Sequence of the second protein:
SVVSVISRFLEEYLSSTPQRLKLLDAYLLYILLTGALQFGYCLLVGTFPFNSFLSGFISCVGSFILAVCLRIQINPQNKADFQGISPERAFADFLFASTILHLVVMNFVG

Interface contacts:
Residue L621 in the first protein contacts residue E91 in the second protein (closest heavy-atom distance 3.4 Å).
Residue Y593 in the first protein contacts residue M109 in the second protein (closest heavy-atom distance 3.9 Å).
Residue L555 in the first protein interacts with residue L32 in the second protein (closest heavy-atom distance 4.4 Å).
Residue L606 in the first protein interacts with residue T102 in the second protein (closest heavy-atom distance 4.4 Å).
Residue I549 in the first protein interacts with residue T37 in the second protein (closest heavy-atom distance 4.6 Å).
Residue Y593 in the first protein contacts residue L106 in the second protein (closest heavy-atom distance 4.6 Å).
Residue W560 in the first protein contacts residue Y30 in the second protein (closest heavy-atom distance 4.1 Å).
Residue R628 in the first protein is in contact with residue P90 in the second protein (closest heavy-atom distance 3.8 Å).
Residue P552 in the first protein is in contact with residue Y33 in the second protein (closest heavy-atom distance 3.1 Å).
Residue E534 in the first protein interacts with residue F51 in the second protein (closest heavy-atom distance 3.5 Å).
Residue R628 in the first protein interacts with residue E91 in the second protein (closest heavy-atom distance 3.9 Å).
Residue L559 in the first protein contacts residue L32 in the second protein (closest heavy-atom distance 4.9 Å).
Residue S542 in the first protein contacts residue Y44 in the second protein (closest heavy-atom distance 4.8 Å).
Residue L556 in the first protein contacts residue Y30 in the second protein (closest heavy-atom distance 3.7 Å).
Residue V541 in the first protein is in contact with residue Y44 in the second protein (closest heavy-atom distance 4.9 Å).
Residue I563 in the first protein interacts with residue K25 in the second protein (closest heavy-atom distance 3.6 Å).
Residue L548 in the first protein interacts with residue L40 in the second protein (closest heavy-atom distance 3.7 Å).
Residue M590 in the first protein contacts residue H105 in the second protein (closest heavy-atom distance 4.5 Å).
Residue I563 in the first protein interacts with residue L26 in the second protein (closest heavy-atom distance 3.5 Å).
Residue P537 in the first protein contacts residue Y44 in the second protein (closest heavy-atom distance 4.5 Å).
Residue M590 in the first protein interacts with residue L106 in the second protein (closest heavy-atom distance 3.3 Å).
Residue A625 in the first protein interacts with residue E91 in the second protein (closest heavy-atom distance 4.0 Å).
Residue I563 in the first protein interacts with residue Q22 in the second protein (closest heavy-atom distance 3.2 Å).
Residue Y593 in the first protein is in contact with residue N110 in the second protein (closest heavy-atom distance 2.7 Å).
Residue K535 in the first protein is in contact with residue F51 in the second protein (closest heavy-atom distance 4.8 Å).
Residue L621 in the first protein contacts residue F94 in the second protein (closest heavy-atom distance 4.8 Å).
Residue M590 in the first protein interacts with residue M109 in the second protein (closest heavy-atom distance 3.7 Å).
Residue M599 in the first protein is in contact with residue L106 in the second protein (closest heavy-atom distance 4.1 Å).
Residue I549 in the first protein is in contact with residue L40 in the second protein (closest heavy-atom distance 4.8 Å).
Residue L556 in the first protein is in contact with residue A29 in the second protein (closest heavy-atom distance 4.7 Å).
Residue L606 in the first protein interacts with residue L106 in the second protein (closest heavy-atom distance 3.6 Å).
Residue Q624 in the first protein is in contact with residue E91 in the second protein (closest heavy-atom distance 4.0 Å).
Residue W560 in the first protein contacts residue L26 in the second protein (closest heavy-atom distance 3.2 Å).
Residue P552 in the first protein is in contact with residue L40 in the second protein (closest heavy-atom distance 4.7 Å).
Residue F579 in the first protein contacts residue L98 in the second protein (closest heavy-atom distance 3.6 Å).
Residue F545 in the first protein is in contact with residue L47 in the second protein (closest heavy-atom distance 3.6 Å).
Residue W594 in the first protein interacts with residue G113 in the second protein (closest heavy-atom distance 3.5 Å).
Residue A565 in the first protein contacts residue L26 in the second protein (closest heavy-atom distance 4.2 Å).
Residue F545 in the first protein interacts with residue L40 in the second protein (closest heavy-atom distance 4.6 Å).
Residue W594 in the first protein contacts residue M109 in the second protein (closest heavy-atom distance 3.0 Å).
Residue Y591 in the first protein interacts with residue M109 in the second protein (closest heavy-atom distance 5.0 Å).
Residue P537 in the first protein is in contact with residue V48 in the second protein (closest heavy-atom distance 3.5 Å).
Residue L621 in the first protein contacts residue A95 in the second protein (closest heavy-atom distance 4.2 Å).
Residue L556 in the first protein contacts residue Y33 in the second protein (closest heavy-atom distance 3.4 Å).
Residue L603 in the first protein contacts residue L106 in the second protein (closest heavy-atom distance 3.9 Å).
Residue T602 in the first protein contacts residue L106 in the second protein (closest heavy-atom distance 4.6 Å).
Residue P552 in the first protein contacts residue L36 in the second protein (closest heavy-atom distance 4.7 Å).
Residue M586 in the first protein contacts residue T102 in the second protein (closest heavy-atom distance 3.9 Å).
Residue P552 in the first protein contacts residue T37 in the second protein (closest heavy-atom distance 3.3 Å).
Residue W594 in the first protein contacts residue V112 in the second protein (closest heavy-atom distance 3.7 Å).
Residue R536 in the first protein interacts with residue F51 in the second protein (closest heavy-atom distance 3.2 Å).
Residue M599 in the first protein interacts with residue N110 in the second protein (closest heavy-atom distance 4.5 Å).
Residue F579 in the first protein interacts with residue F94 in the second protein (closest heavy-atom distance 4.8 Å).
Residue L553 in the first protein is in contact with residue Y33 in the second protein (closest heavy-atom distance 3.4 Å).
Residue F545 in the first protein interacts with residue Y44 in the second protein (closest heavy-atom distance 3.3 Å).
Residue M590 in the first protein is in contact with residue T102 in the second protein (closest heavy-atom distance 4.8 Å).
Residue L559 in the first protein contacts residue A29 in the second protein (closest heavy-atom distance 3.7 Å).
Residue H583 in the first protein is in contact with residue L98 in the second protein (closest heavy-atom distance 4.0 Å).
Residue W560 in the first protein is in contact with residue A29 in the second protein (closest heavy-atom distance 3.7 Å).
Residue L555 in the first protein interacts with residue L36 in the second protein (closest heavy-atom distance 3.7 Å).

The following describes two proteins that form a bound complex.

Sequence of the first protein:
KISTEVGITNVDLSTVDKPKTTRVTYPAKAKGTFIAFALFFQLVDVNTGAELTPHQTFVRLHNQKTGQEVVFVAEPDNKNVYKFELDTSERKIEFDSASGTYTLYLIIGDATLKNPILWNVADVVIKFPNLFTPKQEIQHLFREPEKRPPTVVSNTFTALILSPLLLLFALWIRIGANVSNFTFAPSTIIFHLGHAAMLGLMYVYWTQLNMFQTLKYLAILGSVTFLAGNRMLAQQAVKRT